Sequence of protein 2:
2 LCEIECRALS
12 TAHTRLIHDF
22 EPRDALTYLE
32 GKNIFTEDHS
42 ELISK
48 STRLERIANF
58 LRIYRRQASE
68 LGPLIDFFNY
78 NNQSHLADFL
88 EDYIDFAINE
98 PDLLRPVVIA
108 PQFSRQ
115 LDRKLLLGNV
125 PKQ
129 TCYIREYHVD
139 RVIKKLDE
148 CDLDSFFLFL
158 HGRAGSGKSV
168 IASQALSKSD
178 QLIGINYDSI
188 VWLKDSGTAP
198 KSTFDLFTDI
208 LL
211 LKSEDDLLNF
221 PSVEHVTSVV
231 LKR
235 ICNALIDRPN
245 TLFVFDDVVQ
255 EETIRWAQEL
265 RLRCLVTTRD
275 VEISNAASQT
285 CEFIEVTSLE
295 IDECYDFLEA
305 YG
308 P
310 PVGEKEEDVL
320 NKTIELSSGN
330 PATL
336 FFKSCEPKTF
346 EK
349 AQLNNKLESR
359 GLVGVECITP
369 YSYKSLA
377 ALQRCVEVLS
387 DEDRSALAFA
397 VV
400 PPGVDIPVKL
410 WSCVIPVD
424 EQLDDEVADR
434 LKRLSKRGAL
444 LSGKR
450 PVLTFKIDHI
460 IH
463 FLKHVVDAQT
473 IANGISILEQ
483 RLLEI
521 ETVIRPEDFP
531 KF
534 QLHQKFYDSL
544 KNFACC

Sequence of protein 1:
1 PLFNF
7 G

This data describes a binding interaction between two proteins.

Contacts between the two chains:
Residue V467 in protein 2 is in contact with residue N4 in protein 1 (closest heavy-atom distance 2.7 Å).
Residue V467 in protein 2 interacts with residue F3 in protein 1 (closest heavy-atom distance 3.7 Å).
Residue D469 in protein 2 contacts residue F3 in protein 1 (closest heavy-atom distance 4.2 Å).
Residue Q379 in protein 2 interacts with residue G7 in protein 1 (closest heavy-atom distance 2.8 Å).
Residue D469 in protein 2 contacts residue L2 in protein 1 (closest heavy-atom distance 4.1 Å).
Residue F463 in protein 2 interacts with residue G7 in protein 1 (closest heavy-atom distance 4.3 Å).
Residue V467 in protein 2 interacts with residue G7 in protein 1 (closest heavy-atom distance 3.7 Å).
Residue V382 in protein 2 is in contact with residue F3 in protein 1 (closest heavy-atom distance 3.8 Å).
Residue V468 in protein 2 is in contact with residue F3 in protein 1 (closest heavy-atom distance 3.6 Å).
Residue V468 in protein 2 contacts residue N4 in protein 1 (closest heavy-atom distance 4.6 Å).
Residue E383 in protein 2 contacts residue F5 in protein 1 (closest heavy-atom distance 4.6 Å).
Residue V468 in protein 2 contacts residue L2 in protein 1 (closest heavy-atom distance 5.0 Å).
Residue R390 in protein 2 contacts residue F3 in protein 1 (closest heavy-atom distance 3.6 Å).
Residue H466 in protein 2 is in contact with residue N4 in protein 1 (closest heavy-atom distance 4.5 Å).
Residue A394 in protein 2 is in contact with residue L2 in protein 1 (closest heavy-atom distance 4.6 Å).
Residue L464 in protein 2 interacts with residue F3 in protein 1 (closest heavy-atom distance 4.8 Å).
Residue Q379 in protein 2 contacts residue F5 in protein 1 (closest heavy-atom distance 3.0 Å).
Residue D469 in protein 2 interacts with residue P1 in protein 1 (closest heavy-atom distance 3.2 Å).
Residue A394 in protein 2 is in contact with residue F3 in protein 1 (closest heavy-atom distance 3.6 Å).
Residue D469 in protein 2 contacts residue N4 in protein 1 (closest heavy-atom distance 4.8 Å).
Residue A375 in protein 2 interacts with residue G7 in protein 1 (closest heavy-atom distance 4.8 Å).